This data describes a binding interaction between two proteins.

Sequence of protein 2:
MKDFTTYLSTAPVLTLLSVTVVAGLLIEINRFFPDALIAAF

Sequence of protein 1:
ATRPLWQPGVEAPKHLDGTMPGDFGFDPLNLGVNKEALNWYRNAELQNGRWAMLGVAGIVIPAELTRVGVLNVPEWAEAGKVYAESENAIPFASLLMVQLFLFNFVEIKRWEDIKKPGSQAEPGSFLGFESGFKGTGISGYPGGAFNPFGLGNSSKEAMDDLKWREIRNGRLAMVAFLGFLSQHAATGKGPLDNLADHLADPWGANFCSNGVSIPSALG

Residue-level contacts at the interface:
Residue P215 in protein 1 contacts residue F33 in protein 2 (closest heavy-atom distance 4.1 Å).
Residue L218 in protein 1 interacts with residue F32 in protein 2 (closest heavy-atom distance 4.0 Å).
Residue A217 in protein 1 contacts residue F32 in protein 2 (closest heavy-atom distance 3.2 Å).
Residue A217 in protein 1 interacts with residue F33 in protein 2 (closest heavy-atom distance 3.9 Å).
Residue L218 in protein 1 is in contact with residue F33 in protein 2 (closest heavy-atom distance 4.6 Å).